The following describes two proteins that form a bound complex.

Contacts between the two chains:
Residue L2065 in the second protein contacts residue G314 in the first protein (closest heavy-atom distance 3.4 Å).
Residue H2106 in the second protein interacts with residue P266 in the first protein (closest heavy-atom distance 3.6 Å).
Residue R2076 in the second protein contacts residue E249 in the first protein (closest heavy-atom distance 3.6 Å).
Residue R2076 in the second protein is in contact with residue N209 in the first protein (closest heavy-atom distance 3.1 Å).
Residue Q2072 in the second protein interacts with residue T258 in the first protein (closest heavy-atom distance 3.3 Å).
Residue D1210 in the second protein contacts residue W557 in the first protein (closest heavy-atom distance 3.5 Å).
Residue S2069 in the second protein contacts residue T258 in the first protein (closest heavy-atom distance 3.6 Å).
Residue Q2124 in the second protein contacts residue C317 in the first protein (closest heavy-atom distance 3.0 Å).
Residue Q2099 in the second protein contacts residue R205 in the first protein (closest heavy-atom distance 3.6 Å).
Residue S2069 in the second protein contacts residue D259 in the first protein (closest heavy-atom distance 3.1 Å).
Residue R1238 in the second protein interacts with residue E345 in the first protein (closest heavy-atom distance 3.3 Å).
Residue Q2099 in the second protein contacts residue T1664 in the first protein (closest heavy-atom distance 3.4 Å).
Residue R2110 in the second protein is in contact with residue H264 in the first protein (closest heavy-atom distance 3.1 Å).
Residue H2106 in the second protein is in contact with residue R1666 in the first protein (closest heavy-atom distance 3.3 Å).
Residue K2113 in the second protein interacts with residue P266 in the first protein (closest heavy-atom distance 3.5 Å).
Residue D1228 in the second protein contacts residue R485 in the first protein (closest heavy-atom distance 3.4 Å).
Residue Q2072 in the second protein is in contact with residue L254 in the first protein (closest heavy-atom distance 3.4 Å).
Residue D1150 in the second protein is in contact with residue K477 in the first protein (closest heavy-atom distance 3.7 Å).
Residue N1205 in the second protein interacts with residue A527 in the first protein (closest heavy-atom distance 3.7 Å).
Residue V1211 in the second protein is in contact with residue T553 in the first protein (closest heavy-atom distance 3.6 Å).
Residue R2110 in the second protein contacts residue R263 in the first protein (closest heavy-atom distance 2.9 Å).
Residue C1214 in the second protein contacts residue K556 in the first protein (closest heavy-atom distance 3.7 Å).
Residue Q2099 in the second protein is in contact with residue H1662 in the first protein (closest heavy-atom distance 3.4 Å).
Residue L1222 in the second protein contacts residue D495 in the first protein (closest heavy-atom distance 3.3 Å).
Residue T1221 in the second protein interacts with residue D495 in the first protein (closest heavy-atom distance 3.7 Å).
Residue D1109 in the second protein contacts residue S470 in the first protein (closest heavy-atom distance 3.0 Å).
Residue Y1220 in the second protein interacts with residue Q600 in the first protein (closest heavy-atom distance 3.5 Å).
Residue K1068 in the second protein interacts with residue L467 in the first protein (closest heavy-atom distance 3.4 Å).
Residue R2042 in the second protein contacts residue Q1485 in the first protein (closest heavy-atom distance 3.3 Å).
Residue E1227 in the second protein interacts with residue R485 in the first protein (closest heavy-atom distance 3.0 Å).
Residue M2079 in the second protein contacts residue R245 in the first protein (closest heavy-atom distance 3.6 Å).
Residue Y2125 in the second protein interacts with residue T258 in the first protein (closest heavy-atom distance 2.6 Å).
Residue D1109 in the second protein contacts residue N474 in the first protein (closest heavy-atom distance 2.9 Å).
Residue F2039 in the second protein interacts with residue V1627 in the first protein (closest heavy-atom distance 3.7 Å).
Residue D2077 in the second protein interacts with residue N209 in the first protein (closest heavy-atom distance 3.3 Å).
Residue Y2125 in the second protein interacts with residue F260 in the first protein (closest heavy-atom distance 3.7 Å).
Residue D2102 in the second protein contacts residue T1664 in the first protein (closest heavy-atom distance 3.5 Å).
Residue Q2117 in the second protein interacts with residue R263 in the first protein (closest heavy-atom distance 3.1 Å).
Residue E2083 in the second protein interacts with residue Q1446 in the first protein (closest heavy-atom distance 3.7 Å).
Residue E2080 in the second protein contacts residue R245 in the first protein (closest heavy-atom distance 3.6 Å).
Residue R2110 in the second protein interacts with residue R252 in the first protein (closest heavy-atom distance 3.7 Å).
Residue Q2072 in the second protein is in contact with residue S311 in the first protein (closest heavy-atom distance 3.2 Å).
Residue Q2072 in the second protein interacts with residue E251 in the first protein (closest heavy-atom distance 3.7 Å).
Residue Y1110 in the second protein interacts with residue L467 in the first protein (closest heavy-atom distance 3.3 Å).
Residue A1223 in the second protein contacts residue P489 in the first protein (closest heavy-atom distance 3.6 Å).
Residue N2071 in the second protein contacts residue V248 in the first protein (closest heavy-atom distance 3.5 Å).
Residue Q2072 in the second protein contacts residue R252 in the first protein (closest heavy-atom distance 3.5 Å).
Residue C1214 in the second protein is in contact with residue W557 in the first protein (closest heavy-atom distance 3.6 Å).
Residue Y2125 in the second protein contacts residue I318 in the first protein (closest heavy-atom distance 3.6 Å).
Residue K2087 in the second protein contacts residue Q1446 in the first protein (closest heavy-atom distance 3.5 Å).
Residue E1226 in the second protein is in contact with residue R485 in the first protein (closest heavy-atom distance 2.4 Å).
Residue H1234 in the second protein contacts residue E348 in the first protein (closest heavy-atom distance 3.4 Å).
Residue Y2125 in the second protein contacts residue D259 in the first protein (closest heavy-atom distance 3.7 Å).
Residue Y1220 in the second protein contacts residue V603 in the first protein (closest heavy-atom distance 3.6 Å).
Residue R1028 in the second protein is in contact with residue E464 in the first protein (closest heavy-atom distance 3.2 Å).
Residue L1069 in the second protein contacts residue K463 in the first protein (closest heavy-atom distance 3.4 Å).
Residue T2098 in the second protein contacts residue S1625 in the first protein (closest heavy-atom distance 3.0 Å).
Residue T2098 in the second protein interacts with residue S1624 in the first protein (closest heavy-atom distance 2.9 Å).
Residue Q2114 in the second protein contacts residue H261 in the first protein (closest heavy-atom distance 3.3 Å).
Residue D2102 in the second protein contacts residue S1625 in the first protein (closest heavy-atom distance 3.5 Å).

Sequence of the first protein:
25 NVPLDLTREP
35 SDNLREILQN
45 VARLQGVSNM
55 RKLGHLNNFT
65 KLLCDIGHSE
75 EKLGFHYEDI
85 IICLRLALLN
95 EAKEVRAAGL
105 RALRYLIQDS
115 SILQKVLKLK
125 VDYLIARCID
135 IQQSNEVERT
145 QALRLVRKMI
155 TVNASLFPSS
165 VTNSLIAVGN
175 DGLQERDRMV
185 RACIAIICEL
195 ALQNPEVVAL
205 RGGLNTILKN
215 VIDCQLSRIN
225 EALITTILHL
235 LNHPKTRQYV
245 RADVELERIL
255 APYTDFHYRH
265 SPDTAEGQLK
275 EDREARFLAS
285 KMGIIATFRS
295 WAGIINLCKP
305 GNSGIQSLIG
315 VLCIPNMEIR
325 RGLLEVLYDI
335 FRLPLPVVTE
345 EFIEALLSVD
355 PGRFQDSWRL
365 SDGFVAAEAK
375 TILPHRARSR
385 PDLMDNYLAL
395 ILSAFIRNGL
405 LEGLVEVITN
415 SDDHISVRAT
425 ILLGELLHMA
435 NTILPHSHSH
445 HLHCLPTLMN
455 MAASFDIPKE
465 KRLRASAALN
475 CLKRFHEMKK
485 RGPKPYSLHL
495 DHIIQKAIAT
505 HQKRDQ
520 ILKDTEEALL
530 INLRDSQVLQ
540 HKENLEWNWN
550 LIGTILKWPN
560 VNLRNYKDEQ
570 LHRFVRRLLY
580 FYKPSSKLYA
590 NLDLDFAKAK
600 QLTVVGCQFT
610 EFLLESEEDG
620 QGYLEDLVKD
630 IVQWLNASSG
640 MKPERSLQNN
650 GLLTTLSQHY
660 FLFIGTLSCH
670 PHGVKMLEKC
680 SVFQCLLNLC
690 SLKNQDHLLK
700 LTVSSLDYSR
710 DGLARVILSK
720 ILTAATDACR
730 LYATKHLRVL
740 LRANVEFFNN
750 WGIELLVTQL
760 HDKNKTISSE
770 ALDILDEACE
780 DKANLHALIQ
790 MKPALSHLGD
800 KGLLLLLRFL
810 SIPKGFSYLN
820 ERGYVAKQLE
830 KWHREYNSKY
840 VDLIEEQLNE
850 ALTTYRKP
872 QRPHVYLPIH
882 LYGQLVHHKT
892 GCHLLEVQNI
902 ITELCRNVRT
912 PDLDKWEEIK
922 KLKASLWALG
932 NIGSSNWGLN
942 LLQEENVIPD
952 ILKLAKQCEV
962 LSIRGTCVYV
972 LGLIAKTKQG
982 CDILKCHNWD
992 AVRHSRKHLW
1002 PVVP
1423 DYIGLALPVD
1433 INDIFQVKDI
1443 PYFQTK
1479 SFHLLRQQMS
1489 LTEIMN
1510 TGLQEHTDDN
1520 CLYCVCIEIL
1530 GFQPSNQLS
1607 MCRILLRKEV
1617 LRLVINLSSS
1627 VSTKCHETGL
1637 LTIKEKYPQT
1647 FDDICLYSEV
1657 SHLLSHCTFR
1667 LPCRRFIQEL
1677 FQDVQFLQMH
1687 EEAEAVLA

Sequence of the second protein:
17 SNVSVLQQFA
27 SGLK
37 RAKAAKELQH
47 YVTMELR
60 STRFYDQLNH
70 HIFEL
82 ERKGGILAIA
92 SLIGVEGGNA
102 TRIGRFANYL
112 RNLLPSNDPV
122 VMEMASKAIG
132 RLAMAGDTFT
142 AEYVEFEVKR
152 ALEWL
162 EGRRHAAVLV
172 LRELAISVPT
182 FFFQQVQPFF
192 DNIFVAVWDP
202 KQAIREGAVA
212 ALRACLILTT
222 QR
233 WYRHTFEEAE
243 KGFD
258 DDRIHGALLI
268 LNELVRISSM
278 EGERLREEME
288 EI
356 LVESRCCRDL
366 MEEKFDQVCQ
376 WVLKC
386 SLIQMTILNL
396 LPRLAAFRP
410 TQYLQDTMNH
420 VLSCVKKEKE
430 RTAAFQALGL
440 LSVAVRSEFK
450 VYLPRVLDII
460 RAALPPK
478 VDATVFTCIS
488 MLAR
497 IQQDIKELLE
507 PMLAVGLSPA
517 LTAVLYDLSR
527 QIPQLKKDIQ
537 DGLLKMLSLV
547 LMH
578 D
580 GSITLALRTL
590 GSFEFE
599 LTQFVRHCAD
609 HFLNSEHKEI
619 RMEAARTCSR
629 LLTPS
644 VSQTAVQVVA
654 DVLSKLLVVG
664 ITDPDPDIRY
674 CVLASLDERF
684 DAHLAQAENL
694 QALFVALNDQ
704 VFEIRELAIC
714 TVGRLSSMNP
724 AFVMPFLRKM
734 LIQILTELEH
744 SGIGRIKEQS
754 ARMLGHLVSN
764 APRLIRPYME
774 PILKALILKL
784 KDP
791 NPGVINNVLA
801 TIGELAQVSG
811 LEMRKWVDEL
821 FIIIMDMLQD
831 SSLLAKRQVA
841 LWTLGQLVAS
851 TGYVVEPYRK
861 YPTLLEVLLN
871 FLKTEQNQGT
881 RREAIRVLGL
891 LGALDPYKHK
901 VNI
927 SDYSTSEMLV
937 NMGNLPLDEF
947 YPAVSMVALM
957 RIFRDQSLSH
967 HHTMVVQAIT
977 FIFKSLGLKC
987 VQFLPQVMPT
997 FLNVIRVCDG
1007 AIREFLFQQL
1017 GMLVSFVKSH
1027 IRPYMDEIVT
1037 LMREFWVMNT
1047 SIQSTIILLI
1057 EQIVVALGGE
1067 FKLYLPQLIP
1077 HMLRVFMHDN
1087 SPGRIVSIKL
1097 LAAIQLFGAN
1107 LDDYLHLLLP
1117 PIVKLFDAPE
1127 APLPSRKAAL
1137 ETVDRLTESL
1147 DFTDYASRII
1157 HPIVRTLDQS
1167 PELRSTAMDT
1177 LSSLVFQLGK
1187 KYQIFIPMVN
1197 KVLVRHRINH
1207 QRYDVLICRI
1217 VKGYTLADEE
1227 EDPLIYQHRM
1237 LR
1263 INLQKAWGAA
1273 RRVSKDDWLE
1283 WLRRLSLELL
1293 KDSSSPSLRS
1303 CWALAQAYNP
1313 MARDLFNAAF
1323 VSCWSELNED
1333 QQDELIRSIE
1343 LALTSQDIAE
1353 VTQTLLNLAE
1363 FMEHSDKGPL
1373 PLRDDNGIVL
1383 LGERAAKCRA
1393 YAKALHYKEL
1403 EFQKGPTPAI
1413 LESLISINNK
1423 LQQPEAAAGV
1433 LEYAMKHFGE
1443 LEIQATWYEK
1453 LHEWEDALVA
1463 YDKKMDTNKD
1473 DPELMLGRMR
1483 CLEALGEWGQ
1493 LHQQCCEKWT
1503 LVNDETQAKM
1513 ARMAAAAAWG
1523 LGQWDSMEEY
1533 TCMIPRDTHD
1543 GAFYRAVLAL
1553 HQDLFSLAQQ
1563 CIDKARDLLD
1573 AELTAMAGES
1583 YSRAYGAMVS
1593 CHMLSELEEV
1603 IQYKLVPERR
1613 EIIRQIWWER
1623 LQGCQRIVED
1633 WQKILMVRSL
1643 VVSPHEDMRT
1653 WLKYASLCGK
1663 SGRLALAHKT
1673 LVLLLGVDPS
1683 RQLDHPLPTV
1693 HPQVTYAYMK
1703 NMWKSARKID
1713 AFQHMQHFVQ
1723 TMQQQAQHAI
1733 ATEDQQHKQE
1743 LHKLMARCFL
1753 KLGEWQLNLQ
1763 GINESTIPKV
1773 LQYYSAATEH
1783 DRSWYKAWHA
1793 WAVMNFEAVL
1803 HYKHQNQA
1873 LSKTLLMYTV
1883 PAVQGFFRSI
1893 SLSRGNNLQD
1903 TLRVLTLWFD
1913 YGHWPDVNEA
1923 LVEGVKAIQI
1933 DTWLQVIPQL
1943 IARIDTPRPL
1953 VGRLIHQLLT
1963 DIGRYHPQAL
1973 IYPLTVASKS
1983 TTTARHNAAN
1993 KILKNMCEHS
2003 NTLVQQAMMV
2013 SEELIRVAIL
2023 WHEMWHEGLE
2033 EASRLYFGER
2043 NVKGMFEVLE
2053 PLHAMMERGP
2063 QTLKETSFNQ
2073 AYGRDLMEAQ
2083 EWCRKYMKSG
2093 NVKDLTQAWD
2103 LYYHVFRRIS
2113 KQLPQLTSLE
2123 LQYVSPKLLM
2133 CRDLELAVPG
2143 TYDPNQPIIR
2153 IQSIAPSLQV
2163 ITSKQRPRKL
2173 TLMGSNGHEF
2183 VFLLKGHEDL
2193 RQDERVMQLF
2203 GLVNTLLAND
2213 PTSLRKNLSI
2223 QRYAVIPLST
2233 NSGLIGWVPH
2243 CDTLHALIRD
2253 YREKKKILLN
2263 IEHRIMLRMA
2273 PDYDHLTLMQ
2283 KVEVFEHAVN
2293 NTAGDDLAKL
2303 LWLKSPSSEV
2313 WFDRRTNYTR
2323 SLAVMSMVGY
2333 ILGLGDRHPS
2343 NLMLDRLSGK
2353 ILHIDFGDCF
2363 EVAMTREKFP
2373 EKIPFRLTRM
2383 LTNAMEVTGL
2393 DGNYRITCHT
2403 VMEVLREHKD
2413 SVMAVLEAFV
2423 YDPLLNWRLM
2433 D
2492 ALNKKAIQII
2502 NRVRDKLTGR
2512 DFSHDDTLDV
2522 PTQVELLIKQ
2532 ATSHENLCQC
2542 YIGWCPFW